The following describes two proteins that form a bound complex.

Sequence of protein 1:
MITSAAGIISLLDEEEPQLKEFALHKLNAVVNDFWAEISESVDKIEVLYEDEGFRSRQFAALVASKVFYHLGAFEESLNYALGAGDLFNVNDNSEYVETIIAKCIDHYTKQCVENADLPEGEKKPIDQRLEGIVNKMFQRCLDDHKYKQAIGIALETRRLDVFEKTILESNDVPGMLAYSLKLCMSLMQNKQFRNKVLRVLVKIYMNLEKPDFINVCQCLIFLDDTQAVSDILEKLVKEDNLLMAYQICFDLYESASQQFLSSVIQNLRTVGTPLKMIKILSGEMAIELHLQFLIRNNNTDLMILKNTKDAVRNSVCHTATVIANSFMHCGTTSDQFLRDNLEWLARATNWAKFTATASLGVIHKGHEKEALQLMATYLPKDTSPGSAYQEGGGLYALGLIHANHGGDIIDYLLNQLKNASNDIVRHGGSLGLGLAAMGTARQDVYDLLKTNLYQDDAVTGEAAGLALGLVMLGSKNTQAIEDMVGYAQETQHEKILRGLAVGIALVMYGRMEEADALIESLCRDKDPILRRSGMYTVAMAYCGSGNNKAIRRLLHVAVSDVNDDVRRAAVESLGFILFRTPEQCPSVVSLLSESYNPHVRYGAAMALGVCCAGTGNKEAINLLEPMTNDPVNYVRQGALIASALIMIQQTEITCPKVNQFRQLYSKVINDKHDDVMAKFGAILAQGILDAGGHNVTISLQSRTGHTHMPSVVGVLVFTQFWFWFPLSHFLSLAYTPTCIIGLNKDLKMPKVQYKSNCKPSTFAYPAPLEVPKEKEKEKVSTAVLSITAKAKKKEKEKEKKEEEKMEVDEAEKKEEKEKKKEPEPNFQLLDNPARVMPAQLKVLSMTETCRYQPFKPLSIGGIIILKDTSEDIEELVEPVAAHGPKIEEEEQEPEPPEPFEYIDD

Interface contacts:
Residue Y96 in protein 1 interacts with residue T193 in protein 2 (closest heavy-atom distance 3.4 Å).
Residue W35 in protein 1 contacts residue L231 in protein 2 (closest heavy-atom distance 3.4 Å).
Residue E37 in protein 1 is in contact with residue Q262 in protein 2 (closest heavy-atom distance 3.5 Å).
Residue F34 in protein 1 is in contact with residue H228 in protein 2 (closest heavy-atom distance 3.5 Å).
Residue N32 in protein 1 interacts with residue H228 in protein 2 (closest heavy-atom distance 4.4 Å).
Residue Y96 in protein 1 contacts residue Q189 in protein 2 (closest heavy-atom distance 3.5 Å).
Residue W35 in protein 1 is in contact with residue L247 in protein 2 (closest heavy-atom distance 4.5 Å).
Residue S4 in protein 1 interacts with residue L259 in protein 2 (closest heavy-atom distance 3.8 Å).
Residue E95 in protein 1 interacts with residue T193 in protein 2 (closest heavy-atom distance 3.0 Å).
Residue Y96 in protein 1 is in contact with residue S192 in protein 2 (closest heavy-atom distance 4.1 Å).
Residue F74 in protein 1 contacts residue L236 in protein 2 (closest heavy-atom distance 4.3 Å).
Residue F74 in protein 1 contacts residue T235 in protein 2 (closest heavy-atom distance 4.7 Å).
Residue D33 in protein 1 contacts residue R224 in protein 2 (closest heavy-atom distance 4.4 Å).
Residue H70 in protein 1 interacts with residue T235 in protein 2 (closest heavy-atom distance 3.4 Å).
Residue E40 in protein 1 interacts with residue Q262 in protein 2 (closest heavy-atom distance 3.8 Å).
Residue H70 in protein 1 contacts residue L231 in protein 2 (closest heavy-atom distance 3.7 Å).
Residue W35 in protein 1 interacts with residue L250 in protein 2 (closest heavy-atom distance 4.5 Å).
Residue G72 in protein 1 is in contact with residue T235 in protein 2 (closest heavy-atom distance 3.6 Å).
Residue L71 in protein 1 interacts with residue K265 in protein 2 (closest heavy-atom distance 3.5 Å).
Residue F34 in protein 1 interacts with residue V222 in protein 2 (closest heavy-atom distance 4.1 Å).
Residue Y96 in protein 1 is in contact with residue K190 in protein 2 (closest heavy-atom distance 4.4 Å).
Residue Y69 in protein 1 interacts with residue L236 in protein 2 (closest heavy-atom distance 4.0 Å).
Residue N32 in protein 1 interacts with residue A229 in protein 2 (closest heavy-atom distance 4.1 Å).
Residue W35 in protein 1 contacts residue K265 in protein 2 (closest heavy-atom distance 4.3 Å).
Residue W35 in protein 1 interacts with residue H228 in protein 2 (closest heavy-atom distance 3.2 Å).
Residue E40 in protein 1 contacts residue D261 in protein 2 (closest heavy-atom distance 3.0 Å).
Residue E37 in protein 1 interacts with residue R224 in protein 2 (closest heavy-atom distance 3.0 Å).
Residue E37 in protein 1 contacts residue L259 in protein 2 (closest heavy-atom distance 3.5 Å).
Residue W35 in protein 1 is in contact with residue L266 in protein 2 (closest heavy-atom distance 3.1 Å).
Residue M1 in protein 1 interacts with residue Y257 in protein 2 (closest heavy-atom distance 4.3 Å).
Residue A36 in protein 1 is in contact with residue Q262 in protein 2 (closest heavy-atom distance 4.4 Å).
Residue T3 in protein 1 is in contact with residue Y257 in protein 2 (closest heavy-atom distance 4.0 Å).
Residue Y96 in protein 1 contacts residue R232 in protein 2 (closest heavy-atom distance 3.2 Å).
Residue Y96 in protein 1 is in contact with residue A229 in protein 2 (closest heavy-atom distance 4.6 Å).
Residue A36 in protein 1 is in contact with residue H228 in protein 2 (closest heavy-atom distance 3.5 Å).
Residue E40 in protein 1 interacts with residue K265 in protein 2 (closest heavy-atom distance 3.9 Å).
Residue I2 in protein 1 is in contact with residue V222 in protein 2 (closest heavy-atom distance 3.2 Å).
Residue L71 in protein 1 interacts with residue T235 in protein 2 (closest heavy-atom distance 4.0 Å).
Residue Y69 in protein 1 contacts residue T235 in protein 2 (closest heavy-atom distance 4.0 Å).
Residue T3 in protein 1 contacts residue R224 in protein 2 (closest heavy-atom distance 2.8 Å).
Residue F34 in protein 1 contacts residue R224 in protein 2 (closest heavy-atom distance 4.2 Å).
Residue H70 in protein 1 contacts residue R232 in protein 2 (closest heavy-atom distance 3.4 Å).
Residue A36 in protein 1 interacts with residue K265 in protein 2 (closest heavy-atom distance 3.6 Å).
Residue D33 in protein 1 interacts with residue S225 in protein 2 (closest heavy-atom distance 3.2 Å).
Residue S39 in protein 1 interacts with residue K265 in protein 2 (closest heavy-atom distance 3.6 Å).
Residue F34 in protein 1 is in contact with residue S225 in protein 2 (closest heavy-atom distance 4.0 Å).
Residue N32 in protein 1 is in contact with residue R232 in protein 2 (closest heavy-atom distance 2.9 Å).
Residue Y96 in protein 1 contacts residue L236 in protein 2 (closest heavy-atom distance 4.1 Å).
Residue A36 in protein 1 is in contact with residue L266 in protein 2 (closest heavy-atom distance 4.5 Å).
Residue D33 in protein 1 interacts with residue H228 in protein 2 (closest heavy-atom distance 3.1 Å).
Residue Y69 in protein 1 contacts residue R232 in protein 2 (closest heavy-atom distance 3.6 Å).
Residue L71 in protein 1 contacts residue K269 in protein 2 (closest heavy-atom distance 3.5 Å).
Residue F74 in protein 1 is in contact with residue H238 in protein 2 (closest heavy-atom distance 3.6 Å).
Residue G72 in protein 1 is in contact with residue H238 in protein 2 (closest heavy-atom distance 4.1 Å).
Residue M1 in protein 1 interacts with residue L220 in protein 2 (closest heavy-atom distance 3.8 Å).
Residue S4 in protein 1 interacts with residue R224 in protein 2 (closest heavy-atom distance 4.4 Å).
Residue Y96 in protein 1 interacts with residue T233 in protein 2 (closest heavy-atom distance 4.1 Å).
Residue T3 in protein 1 is in contact with residue V222 in protein 2 (closest heavy-atom distance 3.2 Å).
Residue A36 in protein 1 is in contact with residue Y254 in protein 2 (closest heavy-atom distance 3.5 Å).
Residue T99 in protein 1 is in contact with residue L236 in protein 2 (closest heavy-atom distance 3.7 Å).

Sequence of protein 2:
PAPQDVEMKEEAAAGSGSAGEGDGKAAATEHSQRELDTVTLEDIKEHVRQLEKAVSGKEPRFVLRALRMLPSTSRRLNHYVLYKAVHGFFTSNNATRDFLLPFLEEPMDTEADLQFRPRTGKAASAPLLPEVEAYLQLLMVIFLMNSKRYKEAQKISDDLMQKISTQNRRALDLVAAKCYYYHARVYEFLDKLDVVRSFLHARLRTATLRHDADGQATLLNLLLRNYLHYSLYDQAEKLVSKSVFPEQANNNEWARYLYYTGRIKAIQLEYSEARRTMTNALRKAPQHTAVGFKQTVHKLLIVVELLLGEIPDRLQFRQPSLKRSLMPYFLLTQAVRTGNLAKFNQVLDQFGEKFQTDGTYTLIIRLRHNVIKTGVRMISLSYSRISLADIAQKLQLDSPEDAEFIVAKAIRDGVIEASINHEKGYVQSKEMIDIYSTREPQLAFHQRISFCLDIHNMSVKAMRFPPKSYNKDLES